Sequence of the second protein:
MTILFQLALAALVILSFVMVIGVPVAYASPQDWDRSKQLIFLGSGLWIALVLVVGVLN

Sequence of the first protein:
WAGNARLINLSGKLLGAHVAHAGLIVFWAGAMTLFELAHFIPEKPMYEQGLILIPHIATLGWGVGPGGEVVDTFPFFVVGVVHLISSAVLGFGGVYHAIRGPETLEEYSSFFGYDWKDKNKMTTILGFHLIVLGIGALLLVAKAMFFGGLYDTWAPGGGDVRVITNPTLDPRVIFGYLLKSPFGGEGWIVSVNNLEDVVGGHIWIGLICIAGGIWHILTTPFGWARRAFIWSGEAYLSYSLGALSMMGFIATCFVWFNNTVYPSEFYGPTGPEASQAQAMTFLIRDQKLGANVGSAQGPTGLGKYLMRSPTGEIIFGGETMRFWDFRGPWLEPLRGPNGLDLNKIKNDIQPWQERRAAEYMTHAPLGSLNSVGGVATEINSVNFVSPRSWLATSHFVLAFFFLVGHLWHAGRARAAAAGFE

This data describes a binding interaction between two proteins.

Contacts between the two chains:
Residue I120 in the first protein is in contact with residue V51 in the second protein (closest heavy-atom distance 4.6 Å).
Residue I120 in the first protein interacts with residue W47 in the second protein (closest heavy-atom distance 4.4 Å).
Residue F127 in the first protein is in contact with residue I40 in the second protein (closest heavy-atom distance 4.3 Å).
Residue F127 in the first protein contacts residue S44 in the second protein (closest heavy-atom distance 3.7 Å).
Residue F109 in the first protein is in contact with residue N58 in the second protein (closest heavy-atom distance 4.8 Å).
Residue A123 in the first protein contacts residue W47 in the second protein (closest heavy-atom distance 2.9 Å).
Residue Y131 in the first protein contacts residue Y27 in the second protein (closest heavy-atom distance 4.1 Å).
Residue R135 in the first protein contacts residue Y27 in the second protein (closest heavy-atom distance 4.4 Å).
Residue F127 in the first protein contacts residue V23 in the second protein (closest heavy-atom distance 4.1 Å).
Residue R135 in the first protein interacts with residue K37 in the second protein (closest heavy-atom distance 4.4 Å).
Residue I134 in the first protein contacts residue Y27 in the second protein (closest heavy-atom distance 3.9 Å).
Residue F127 in the first protein contacts residue Y27 in the second protein (closest heavy-atom distance 3.8 Å).